This data describes a binding interaction between two proteins.

Residue-level contacts at the interface:
Residue R173 in chain A is in contact with residue R112 in chain B (closest heavy-atom distance 4.0 Å).
Residue F274 in chain A is in contact with residue H106 in chain B (closest heavy-atom distance 3.4 Å).
Residue Y129 in chain A interacts with residue E107 in chain B (closest heavy-atom distance 3.4 Å).
Residue R300 in chain A is in contact with residue D174 in chain B (closest heavy-atom distance 4.0 Å).
Residue S162 in chain A is in contact with residue M111 in chain B (closest heavy-atom distance 3.6 Å).
Residue E267 in chain A contacts residue R112 in chain B (closest heavy-atom distance 4.0 Å).
Residue P319 in chain A is in contact with residue R171 in chain B (closest heavy-atom distance 3.1 Å).
Residue Y277 in chain A contacts residue Y109 in chain B (closest heavy-atom distance 3.5 Å).
Residue Y320 in chain A is in contact with residue R171 in chain B (closest heavy-atom distance 3.0 Å).
Residue S294 in chain A interacts with residue M172 in chain B (closest heavy-atom distance 3.4 Å).
Residue A244 in chain A is in contact with residue R83 in chain B (closest heavy-atom distance 3.8 Å).
Residue D183 in chain A is in contact with residue R83 in chain B (closest heavy-atom distance 4.0 Å).
Residue Y129 in chain A is in contact with residue Y108 in chain B (closest heavy-atom distance 3.8 Å).
Residue N318 in chain A contacts residue E176 in chain B (closest heavy-atom distance 3.1 Å).
Residue E124 in chain A interacts with residue K97 in chain B (closest heavy-atom distance 3.6 Å).
Residue D245 in chain A is in contact with residue R83 in chain B (closest heavy-atom distance 2.8 Å).
Residue F274 in chain A is in contact with residue Y109 in chain B (closest heavy-atom distance 4.0 Å).
Residue Y129 in chain A is in contact with residue G104 in chain B (closest heavy-atom distance 3.6 Å).
Residue N122 in chain A interacts with residue K90 in chain B (closest heavy-atom distance 2.3 Å).
Residue W126 in chain A contacts residue M96 in chain B (closest heavy-atom distance 3.4 Å).
Residue G275 in chain A is in contact with residue Y109 in chain B (closest heavy-atom distance 3.6 Å).
Residue I160 in chain A interacts with residue R112 in chain B (closest heavy-atom distance 3.8 Å).
Residue R300 in chain A interacts with residue E175 in chain B (closest heavy-atom distance 3.9 Å).
Residue Y243 in chain A is in contact with residue R83 in chain B (closest heavy-atom distance 2.5 Å).
Residue I324 in chain A contacts residue R171 in chain B (closest heavy-atom distance 3.3 Å).
Residue Y266 in chain A contacts residue Y108 in chain B (closest heavy-atom distance 3.8 Å).
Residue G299 in chain A contacts residue R171 in chain B (closest heavy-atom distance 3.7 Å).
Residue G161 in chain A is in contact with residue Q115 in chain B (closest heavy-atom distance 3.5 Å).
Residue Y320 in chain A interacts with residue A170 in chain B (closest heavy-atom distance 3.6 Å).
Residue G159 in chain A contacts residue Y108 in chain B (closest heavy-atom distance 3.9 Å).
Residue R127 in chain A contacts residue F100 in chain B (closest heavy-atom distance 4.1 Å).
Residue R300 in chain A is in contact with residue A170 in chain B (closest heavy-atom distance 3.3 Å).
Residue V295 in chain A contacts residue M172 in chain B (closest heavy-atom distance 3.8 Å).
Residue R300 in chain A contacts residue E176 in chain B (closest heavy-atom distance 3.5 Å).
Residue V295 in chain A interacts with residue Q168 in chain B (closest heavy-atom distance 3.9 Å).
Residue R273 in chain A is in contact with residue A105 in chain B (closest heavy-atom distance 3.8 Å).
Residue Y243 in chain A interacts with residue N82 in chain B (closest heavy-atom distance 3.6 Å).
Residue K278 in chain A interacts with residue Y109 in chain B (closest heavy-atom distance 3.5 Å).
Residue I270 in chain A interacts with residue Y108 in chain B (closest heavy-atom distance 3.4 Å).
Residue N181 in chain A contacts residue R83 in chain B (closest heavy-atom distance 4.0 Å).
Residue Y277 in chain A contacts residue R112 in chain B (closest heavy-atom distance 3.3 Å).
Residue P276 in chain A interacts with residue Y109 in chain B (closest heavy-atom distance 3.0 Å).
Residue E124 in chain A interacts with residue A93 in chain B (closest heavy-atom distance 3.1 Å).
Residue E124 in chain A interacts with residue V94 in chain B (closest heavy-atom distance 3.6 Å).
Residue D281 in chain A contacts residue K120 in chain B (closest heavy-atom distance 2.6 Å).
Residue Y277 in chain A is in contact with residue I116 in chain B (closest heavy-atom distance 4.1 Å).
Residue W126 in chain A interacts with residue F100 in chain B (closest heavy-atom distance 3.9 Å).
Residue I270 in chain A is in contact with residue Y109 in chain B (closest heavy-atom distance 4.0 Å).
Residue Y303 in chain A contacts residue D174 in chain B (closest heavy-atom distance 3.0 Å).
Residue Y298 in chain A contacts residue M172 in chain B (closest heavy-atom distance 3.6 Å).
Residue I160 in chain A interacts with residue Y108 in chain B (closest heavy-atom distance 3.0 Å).
Residue K322 in chain A interacts with residue R171 in chain B (closest heavy-atom distance 3.2 Å).
Residue E267 in chain A is in contact with residue Y108 in chain B (closest heavy-atom distance 3.1 Å).
Residue Y129 in chain A contacts residue M111 in chain B (closest heavy-atom distance 3.5 Å).
Residue R300 in chain A contacts residue R171 in chain B (closest heavy-atom distance 4.0 Å).
Residue R300 in chain A is in contact with residue F173 in chain B (closest heavy-atom distance 3.4 Å).
Residue I279 in chain A is in contact with residue I116 in chain B (closest heavy-atom distance 3.5 Å).
Residue S162 in chain A is in contact with residue Q115 in chain B (closest heavy-atom distance 3.8 Å).
Residue Y277 in chain A contacts residue T113 in chain B (closest heavy-atom distance 3.5 Å).
Residue Y277 in chain A contacts residue Y108 in chain B (closest heavy-atom distance 3.7 Å).

Sequence of chain A:
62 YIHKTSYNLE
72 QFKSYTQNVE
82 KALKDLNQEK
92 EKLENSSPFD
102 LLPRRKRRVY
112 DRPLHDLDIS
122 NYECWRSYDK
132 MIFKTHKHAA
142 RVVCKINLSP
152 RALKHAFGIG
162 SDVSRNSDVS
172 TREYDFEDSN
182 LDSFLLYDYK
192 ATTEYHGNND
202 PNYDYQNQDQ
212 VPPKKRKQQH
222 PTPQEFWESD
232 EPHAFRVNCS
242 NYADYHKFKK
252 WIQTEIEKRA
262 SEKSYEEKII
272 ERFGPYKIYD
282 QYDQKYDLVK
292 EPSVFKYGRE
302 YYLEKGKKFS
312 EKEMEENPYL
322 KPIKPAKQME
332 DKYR

Sequence of chain B:
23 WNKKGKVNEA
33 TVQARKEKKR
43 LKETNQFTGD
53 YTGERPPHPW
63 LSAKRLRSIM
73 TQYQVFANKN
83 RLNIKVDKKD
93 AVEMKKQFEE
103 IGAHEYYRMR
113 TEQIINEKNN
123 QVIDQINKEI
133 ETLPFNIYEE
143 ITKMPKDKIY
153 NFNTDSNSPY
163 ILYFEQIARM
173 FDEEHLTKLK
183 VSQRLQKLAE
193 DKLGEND